Sequence of protein 2:
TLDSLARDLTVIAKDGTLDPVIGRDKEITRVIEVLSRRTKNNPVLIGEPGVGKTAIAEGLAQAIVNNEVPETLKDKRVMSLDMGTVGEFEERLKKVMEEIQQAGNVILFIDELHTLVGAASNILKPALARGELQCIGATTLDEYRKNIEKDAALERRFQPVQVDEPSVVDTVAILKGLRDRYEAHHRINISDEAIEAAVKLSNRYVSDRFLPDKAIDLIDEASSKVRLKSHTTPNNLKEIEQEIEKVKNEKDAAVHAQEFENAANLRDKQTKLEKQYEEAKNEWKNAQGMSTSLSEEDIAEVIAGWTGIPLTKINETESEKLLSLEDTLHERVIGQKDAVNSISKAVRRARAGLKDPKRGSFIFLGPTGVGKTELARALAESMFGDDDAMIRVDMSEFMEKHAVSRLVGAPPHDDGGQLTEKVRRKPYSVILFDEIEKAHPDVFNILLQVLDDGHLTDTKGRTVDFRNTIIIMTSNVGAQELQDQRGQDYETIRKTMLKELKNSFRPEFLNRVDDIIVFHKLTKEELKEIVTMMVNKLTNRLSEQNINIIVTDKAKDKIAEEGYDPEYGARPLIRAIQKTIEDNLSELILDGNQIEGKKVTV

Sequence of protein 1:
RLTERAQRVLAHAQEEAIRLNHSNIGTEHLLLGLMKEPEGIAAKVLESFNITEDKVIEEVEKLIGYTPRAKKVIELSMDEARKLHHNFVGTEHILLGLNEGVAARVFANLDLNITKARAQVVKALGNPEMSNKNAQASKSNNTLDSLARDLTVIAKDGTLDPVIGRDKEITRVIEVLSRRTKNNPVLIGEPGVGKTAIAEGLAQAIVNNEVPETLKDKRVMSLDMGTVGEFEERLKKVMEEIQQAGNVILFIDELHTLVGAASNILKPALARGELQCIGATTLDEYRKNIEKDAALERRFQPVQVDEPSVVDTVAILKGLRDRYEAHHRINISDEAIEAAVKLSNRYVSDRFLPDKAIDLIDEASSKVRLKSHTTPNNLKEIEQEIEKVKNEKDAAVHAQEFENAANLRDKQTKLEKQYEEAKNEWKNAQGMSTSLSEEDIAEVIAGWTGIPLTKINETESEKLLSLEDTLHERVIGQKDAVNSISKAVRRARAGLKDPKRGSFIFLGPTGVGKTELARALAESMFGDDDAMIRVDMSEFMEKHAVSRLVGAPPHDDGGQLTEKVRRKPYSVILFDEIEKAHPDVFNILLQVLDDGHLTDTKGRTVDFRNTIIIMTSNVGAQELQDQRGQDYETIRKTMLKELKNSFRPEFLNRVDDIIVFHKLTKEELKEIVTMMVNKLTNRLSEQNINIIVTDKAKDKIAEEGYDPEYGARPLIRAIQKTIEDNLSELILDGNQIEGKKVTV

Interface contacts:
Residue G69 in protein 1 contacts residue F436 in protein 2 (closest heavy-atom distance 4.7 Å).
Residue I22 in protein 1 contacts residue V431 in protein 2 (closest heavy-atom distance 3.5 Å).
Residue I68 in protein 1 contacts residue E437 in protein 2 (closest heavy-atom distance 3.8 Å).
Residue L24 in protein 1 contacts residue H432 in protein 2 (closest heavy-atom distance 4.8 Å).
Residue A21 in protein 1 is in contact with residue A429 in protein 2 (closest heavy-atom distance 3.9 Å).
Residue R23 in protein 1 contacts residue E435 in protein 2 (closest heavy-atom distance 4.5 Å).
Residue I22 in protein 1 is in contact with residue H432 in protein 2 (closest heavy-atom distance 2.8 Å).
Residue L24 in protein 1 is in contact with residue V431 in protein 2 (closest heavy-atom distance 3.7 Å).
Residue N25 in protein 1 interacts with residue A430 in protein 2 (closest heavy-atom distance 2.4 Å).
Residue H26 in protein 1 is in contact with residue A430 in protein 2 (closest heavy-atom distance 4.5 Å).
Residue I22 in protein 1 interacts with residue A433 in protein 2 (closest heavy-atom distance 2.5 Å).
Residue N25 in protein 1 interacts with residue V431 in protein 2 (closest heavy-atom distance 3.9 Å).
Residue A21 in protein 1 is in contact with residue V431 in protein 2 (closest heavy-atom distance 4.9 Å).
Residue G69 in protein 1 interacts with residue E437 in protein 2 (closest heavy-atom distance 3.8 Å).
Residue L24 in protein 1 is in contact with residue A433 in protein 2 (closest heavy-atom distance 4.8 Å).
Residue R23 in protein 1 is in contact with residue Q434 in protein 2 (closest heavy-atom distance 4.7 Å).
Residue R23 in protein 1 interacts with residue A433 in protein 2 (closest heavy-atom distance 2.9 Å).
Residue R23 in protein 1 contacts residue A430 in protein 2 (closest heavy-atom distance 3.4 Å).
Residue I22 in protein 1 contacts residue A429 in protein 2 (closest heavy-atom distance 4.2 Å).
Residue R23 in protein 1 interacts with residue V431 in protein 2 (closest heavy-atom distance 2.8 Å).
Residue A21 in protein 1 interacts with residue A430 in protein 2 (closest heavy-atom distance 3.2 Å).
Residue L24 in protein 1 is in contact with residue N438 in protein 2 (closest heavy-atom distance 3.4 Å).
Residue L24 in protein 1 contacts residue A430 in protein 2 (closest heavy-atom distance 2.9 Å).
Residue I22 in protein 1 is in contact with residue A430 in protein 2 (closest heavy-atom distance 3.4 Å).
Residue R23 in protein 1 interacts with residue H432 in protein 2 (closest heavy-atom distance 4.0 Å).

These two protein chains interact to form a complex.